The following describes two proteins that form a bound complex.

Sequence of protein 2:
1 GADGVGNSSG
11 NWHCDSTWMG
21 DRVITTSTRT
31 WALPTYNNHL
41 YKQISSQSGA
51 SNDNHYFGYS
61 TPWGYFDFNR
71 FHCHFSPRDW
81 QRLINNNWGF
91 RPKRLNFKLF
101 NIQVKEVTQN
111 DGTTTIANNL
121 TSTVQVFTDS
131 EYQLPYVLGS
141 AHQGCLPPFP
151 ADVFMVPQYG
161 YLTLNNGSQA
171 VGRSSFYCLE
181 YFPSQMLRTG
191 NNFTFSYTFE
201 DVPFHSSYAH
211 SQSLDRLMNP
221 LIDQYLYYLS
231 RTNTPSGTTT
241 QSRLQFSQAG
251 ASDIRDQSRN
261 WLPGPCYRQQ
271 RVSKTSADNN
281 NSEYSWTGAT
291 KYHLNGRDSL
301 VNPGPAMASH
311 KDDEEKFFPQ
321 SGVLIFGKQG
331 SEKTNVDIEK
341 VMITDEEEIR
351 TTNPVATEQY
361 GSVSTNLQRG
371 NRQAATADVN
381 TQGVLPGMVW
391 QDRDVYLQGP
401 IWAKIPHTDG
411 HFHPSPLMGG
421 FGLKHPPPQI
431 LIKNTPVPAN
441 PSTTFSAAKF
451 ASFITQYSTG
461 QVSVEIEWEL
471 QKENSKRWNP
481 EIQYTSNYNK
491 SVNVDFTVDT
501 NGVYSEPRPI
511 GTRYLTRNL

Sequence of protein 1:
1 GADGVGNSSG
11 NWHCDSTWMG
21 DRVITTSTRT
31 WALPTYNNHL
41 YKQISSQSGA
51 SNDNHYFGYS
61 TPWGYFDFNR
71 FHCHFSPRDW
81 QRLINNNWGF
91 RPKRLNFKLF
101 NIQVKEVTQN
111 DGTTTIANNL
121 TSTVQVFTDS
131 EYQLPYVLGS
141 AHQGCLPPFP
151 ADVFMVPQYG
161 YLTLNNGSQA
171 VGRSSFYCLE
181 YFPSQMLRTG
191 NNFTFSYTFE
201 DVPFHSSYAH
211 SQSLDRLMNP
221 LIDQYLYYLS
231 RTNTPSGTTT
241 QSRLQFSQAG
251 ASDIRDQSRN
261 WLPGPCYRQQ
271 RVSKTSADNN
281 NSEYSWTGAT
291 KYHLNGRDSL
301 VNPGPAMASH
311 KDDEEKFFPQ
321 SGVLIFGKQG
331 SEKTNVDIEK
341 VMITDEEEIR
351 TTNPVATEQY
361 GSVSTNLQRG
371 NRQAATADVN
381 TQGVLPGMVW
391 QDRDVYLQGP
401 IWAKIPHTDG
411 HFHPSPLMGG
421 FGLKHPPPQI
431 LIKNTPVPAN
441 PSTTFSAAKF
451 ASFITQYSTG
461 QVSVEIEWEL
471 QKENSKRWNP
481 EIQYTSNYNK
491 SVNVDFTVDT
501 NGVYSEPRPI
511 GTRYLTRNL

Contacts between the two chains:
Residue T232 in protein 2 contacts residue Y284 in protein 1 (closest heavy-atom distance 2.8 Å).
Residue L221 in protein 2 contacts residue Y159 in protein 1 (closest heavy-atom distance 3.0 Å).
Residue S364 in protein 2 is in contact with residue R268 in protein 1 (closest heavy-atom distance 3.0 Å).
Residue S258 in protein 2 is in contact with residue M418 in protein 1 (closest heavy-atom distance 2.9 Å).
Residue N260 in protein 2 contacts residue M418 in protein 1 (closest heavy-atom distance 2.7 Å).
Residue Y227 in protein 2 is in contact with residue I325 in protein 1 (closest heavy-atom distance 2.8 Å).
Residue V384 in protein 2 contacts residue V384 in protein 1 (closest heavy-atom distance 2.7 Å).
Residue R255 in protein 2 interacts with residue L300 in protein 1 (closest heavy-atom distance 3.0 Å).
Residue T232 in protein 2 contacts residue E283 in protein 1 (closest heavy-atom distance 2.7 Å).
Residue Q382 in protein 2 contacts residue T381 in protein 1 (closest heavy-atom distance 3.0 Å).
Residue N233 in protein 2 interacts with residue S282 in protein 1 (closest heavy-atom distance 3.0 Å).
Residue Q391 in protein 2 is in contact with residue D409 in protein 1 (closest heavy-atom distance 3.0 Å).
Residue D223 in protein 2 interacts with residue K333 in protein 1 (closest heavy-atom distance 2.9 Å).
Residue D215 in protein 2 contacts residue R297 in protein 1 (closest heavy-atom distance 2.7 Å).
Residue R216 in protein 2 contacts residue H55 in protein 1 (closest heavy-atom distance 2.9 Å).
Residue N479 in protein 2 contacts residue F176 in protein 1 (closest heavy-atom distance 2.7 Å).
Residue Q368 in protein 2 contacts residue N280 in protein 1 (closest heavy-atom distance 2.9 Å).
Residue R369 in protein 2 contacts residue N280 in protein 1 (closest heavy-atom distance 3.0 Å).
Residue N233 in protein 2 interacts with residue E283 in protein 1 (closest heavy-atom distance 3.0 Å).
Residue D223 in protein 2 contacts residue Q143 in protein 1 (closest heavy-atom distance 2.8 Å).
Residue V363 in protein 2 is in contact with residue T290 in protein 1 (closest heavy-atom distance 3.0 Å).
Residue T232 in protein 2 interacts with residue S282 in protein 1 (closest heavy-atom distance 3.0 Å).
Residue S364 in protein 2 interacts with residue Q270 in protein 1 (closest heavy-atom distance 3.0 Å).
Residue N219 in protein 2 interacts with residue G160 in protein 1 (closest heavy-atom distance 2.8 Å).
Residue D312 in protein 2 contacts residue N295 in protein 1 (closest heavy-atom distance 2.7 Å).
Residue S242 in protein 2 contacts residue N281 in protein 1 (closest heavy-atom distance 2.9 Å).
Residue N260 in protein 2 interacts with residue P416 in protein 1 (closest heavy-atom distance 3.0 Å).
Residue R477 in protein 2 contacts residue S174 in protein 1 (closest heavy-atom distance 3.0 Å).
Residue S258 in protein 2 is in contact with residue N302 in protein 1 (closest heavy-atom distance 2.8 Å).
Residue F246 in protein 2 is in contact with residue V336 in protein 1 (closest heavy-atom distance 2.8 Å).
Residue Q359 in protein 2 contacts residue H293 in protein 1 (closest heavy-atom distance 2.8 Å).
Residue S206 in protein 2 interacts with residue D409 in protein 1 (closest heavy-atom distance 2.7 Å).
Residue N260 in protein 2 contacts residue L417 in protein 1 (closest heavy-atom distance 2.7 Å).
Residue Y227 in protein 2 contacts residue E332 in protein 1 (closest heavy-atom distance 2.8 Å).
Residue T516 in protein 2 contacts residue S175 in protein 1 (closest heavy-atom distance 2.8 Å).
Residue I222 in protein 2 interacts with residue H142 in protein 1 (closest heavy-atom distance 3.0 Å).
Residue S211 in protein 2 is in contact with residue L164 in protein 1 (closest heavy-atom distance 2.9 Å).
Residue V363 in protein 2 contacts residue T381 in protein 1 (closest heavy-atom distance 3.0 Å).
Residue Q368 in protein 2 interacts with residue Q270 in protein 1 (closest heavy-atom distance 3.0 Å).
Residue L221 in protein 2 interacts with residue G160 in protein 1 (closest heavy-atom distance 2.9 Å).
Residue M218 in protein 2 is in contact with residue S140 in protein 1 (closest heavy-atom distance 3.0 Å).
Residue Q241 in protein 2 interacts with residue N281 in protein 1 (closest heavy-atom distance 2.8 Å).
Residue R350 in protein 2 interacts with residue N295 in protein 1 (closest heavy-atom distance 2.9 Å).
Residue R255 in protein 2 interacts with residue N54 in protein 1 (closest heavy-atom distance 2.6 Å).
Residue S247 in protein 2 is in contact with residue N335 in protein 1 (closest heavy-atom distance 2.6 Å).
Residue S362 in protein 2 contacts residue K291 in protein 1 (closest heavy-atom distance 2.9 Å).
Residue Y360 in protein 2 is in contact with residue H293 in protein 1 (closest heavy-atom distance 2.7 Å).
Residue L367 in protein 2 contacts residue R268 in protein 1 (closest heavy-atom distance 3.0 Å).
Residue N219 in protein 2 interacts with residue H142 in protein 1 (closest heavy-atom distance 2.5 Å).
Residue W390 in protein 2 interacts with residue G410 in protein 1 (closest heavy-atom distance 2.8 Å).
Residue R477 in protein 2 contacts residue R173 in protein 1 (closest heavy-atom distance 2.8 Å).
Residue T240 in protein 2 is in contact with residue N281 in protein 1 (closest heavy-atom distance 2.6 Å).
Residue R259 in protein 2 is in contact with residue M418 in protein 1 (closest heavy-atom distance 3.0 Å).
Residue Q248 in protein 2 is in contact with residue K333 in protein 1 (closest heavy-atom distance 2.8 Å).
Residue G387 in protein 2 contacts residue F412 in protein 1 (closest heavy-atom distance 3.0 Å).
Residue V363 in protein 2 interacts with residue R268 in protein 1 (closest heavy-atom distance 3.0 Å).
Residue Q224 in protein 2 interacts with residue Q143 in protein 1 (closest heavy-atom distance 2.9 Å).
Residue Y225 in protein 2 interacts with residue H142 in protein 1 (closest heavy-atom distance 2.9 Å).
Residue G370 in protein 2 contacts residue D278 in protein 1 (closest heavy-atom distance 2.6 Å).
Residue Y227 in protein 2 interacts with residue S331 in protein 1 (closest heavy-atom distance 2.9 Å).